This data describes a binding interaction between two proteins.

Sequence of the first protein:
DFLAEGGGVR

Interface contacts:
Residue Y47 in the second protein contacts residue V10 in the first protein (closest heavy-atom distance 3.9 Å).
Residue K93 in the second protein is in contact with residue D2 in the first protein (closest heavy-atom distance 3.6 Å).
Residue W50 in the second protein interacts with residue V10 in the first protein (closest heavy-atom distance 4.3 Å).
Residue N95 in the second protein interacts with residue F3 in the first protein (closest heavy-atom distance 3.7 Å).
Residue C28 in the second protein is in contact with residue R11 in the first protein (closest heavy-atom distance 4.9 Å).
Residue H43 in the second protein interacts with residue R11 in the first protein (closest heavy-atom distance 3.1 Å).
Residue L96 in the second protein interacts with residue F3 in the first protein (closest heavy-atom distance 4.2 Å).
Residue L96 in the second protein interacts with residue V10 in the first protein (closest heavy-atom distance 3.4 Å).
Residue P49 in the second protein contacts residue L4 in the first protein (closest heavy-atom distance 4.1 Å).
Residue K93 in the second protein interacts with residue F3 in the first protein (closest heavy-atom distance 3.2 Å).
Residue Y47 in the second protein interacts with residue F3 in the first protein (closest heavy-atom distance 3.9 Å).
Residue W50 in the second protein is in contact with residue L4 in the first protein (closest heavy-atom distance 4.3 Å).
Residue E94 in the second protein interacts with residue F3 in the first protein (closest heavy-atom distance 3.0 Å).
Residue W92 in the second protein contacts residue F3 in the first protein (closest heavy-atom distance 4.7 Å).
Residue Y47 in the second protein contacts residue L4 in the first protein (closest heavy-atom distance 4.1 Å).
Residue E94 in the second protein is in contact with residue D2 in the first protein (closest heavy-atom distance 4.4 Å).
Residue H43 in the second protein contacts residue V10 in the first protein (closest heavy-atom distance 2.9 Å).

Sequence of the second protein:
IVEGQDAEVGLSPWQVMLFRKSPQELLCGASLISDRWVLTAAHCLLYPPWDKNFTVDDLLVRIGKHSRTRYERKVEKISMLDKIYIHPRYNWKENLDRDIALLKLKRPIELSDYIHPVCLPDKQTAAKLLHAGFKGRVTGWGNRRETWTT